Sequence of the first protein:
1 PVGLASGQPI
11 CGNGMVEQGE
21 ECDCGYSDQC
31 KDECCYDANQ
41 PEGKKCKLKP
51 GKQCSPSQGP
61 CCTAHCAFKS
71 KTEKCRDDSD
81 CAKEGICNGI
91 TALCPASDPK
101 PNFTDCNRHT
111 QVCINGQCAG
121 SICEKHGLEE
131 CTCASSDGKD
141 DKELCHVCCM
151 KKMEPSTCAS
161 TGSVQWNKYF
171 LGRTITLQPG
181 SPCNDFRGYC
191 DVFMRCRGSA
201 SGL

Sequence of the second protein:
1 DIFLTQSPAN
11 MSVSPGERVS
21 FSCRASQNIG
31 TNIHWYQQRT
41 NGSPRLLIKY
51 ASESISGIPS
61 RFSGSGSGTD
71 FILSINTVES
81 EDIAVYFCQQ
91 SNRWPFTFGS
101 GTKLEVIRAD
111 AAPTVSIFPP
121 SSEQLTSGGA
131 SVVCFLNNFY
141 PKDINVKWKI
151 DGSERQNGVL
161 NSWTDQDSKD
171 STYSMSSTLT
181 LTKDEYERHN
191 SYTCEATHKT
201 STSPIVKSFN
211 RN

The following describes two proteins that form a bound complex.

Interface contacts:
Residue W94 in the second protein contacts residue F193 in the first protein (closest heavy-atom distance 3.7 Å).
Residue N92 in the second protein is in contact with residue V192 in the first protein (closest heavy-atom distance 3.3 Å).
Residue R93 in the second protein is in contact with residue R108 in the first protein (closest heavy-atom distance 3.2 Å).
Residue S65 in the second protein interacts with residue V2 in the first protein (closest heavy-atom distance 4.0 Å).
Residue D70 in the second protein contacts residue P1 in the first protein (closest heavy-atom distance 4.2 Å).
Residue R93 in the second protein contacts residue V192 in the first protein (closest heavy-atom distance 4.0 Å).
Residue G66 in the second protein interacts with residue V2 in the first protein (closest heavy-atom distance 4.2 Å).
Residue S67 in the second protein contacts residue P1 in the first protein (closest heavy-atom distance 4.4 Å).
Residue N92 in the second protein contacts residue P179 in the first protein (closest heavy-atom distance 4.9 Å).
Residue D70 in the second protein is in contact with residue V2 in the first protein (closest heavy-atom distance 3.6 Å).
Residue I72 in the second protein is in contact with residue V2 in the first protein (closest heavy-atom distance 3.6 Å).
Residue F71 in the second protein contacts residue V2 in the first protein (closest heavy-atom distance 4.0 Å).
Residue S65 in the second protein interacts with residue G3 in the first protein (closest heavy-atom distance 4.1 Å).
Residue W94 in the second protein interacts with residue V192 in the first protein (closest heavy-atom distance 3.1 Å).
Residue F96 in the second protein contacts residue F193 in the first protein (closest heavy-atom distance 3.8 Å).
Residue S91 in the second protein interacts with residue V192 in the first protein (closest heavy-atom distance 3.3 Å).
Residue F96 in the second protein contacts residue V192 in the first protein (closest heavy-atom distance 4.0 Å).